Sequence of chain A:
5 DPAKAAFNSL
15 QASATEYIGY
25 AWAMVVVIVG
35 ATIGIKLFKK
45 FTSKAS

This data describes a binding interaction between two proteins.

Contacts between the two chains:
Residue I22 in chain B interacts with residue I32 in chain A (closest heavy-atom distance 4.7 Å).
Residue V33 in chain B interacts with residue T46 in chain A (closest heavy-atom distance 3.6 Å).
Residue V33 in chain B interacts with residue F42 in chain A (closest heavy-atom distance 3.6 Å).
Residue A25 in chain B contacts residue I39 in chain A (closest heavy-atom distance 4.4 Å).
Residue A18 in chain B is in contact with residue I32 in chain A (closest heavy-atom distance 4.5 Å).
Residue D5 in chain B interacts with residue Y21 in chain A (closest heavy-atom distance 4.6 Å).
Residue V29 in chain B is in contact with residue K43 in chain A (closest heavy-atom distance 4.1 Å).
Residue K40 in chain B interacts with residue S47 in chain A (closest heavy-atom distance 3.4 Å).
Residue F11 in chain B interacts with residue Y21 in chain A (closest heavy-atom distance 3.9 Å).
Residue L41 in chain B is in contact with residue S50 in chain A (closest heavy-atom distance 3.8 Å).
Residue F11 in chain B is in contact with residue A25 in chain A (closest heavy-atom distance 4.2 Å).
Residue F11 in chain B contacts residue Y24 in chain A (closest heavy-atom distance 3.5 Å).
Residue I37 in chain B is in contact with residue T46 in chain A (closest heavy-atom distance 3.5 Å).
Residue K40 in chain B interacts with residue S50 in chain A (closest heavy-atom distance 3.5 Å).
Residue T19 in chain B interacts with residue V31 in chain A (closest heavy-atom distance 4.8 Å).
Residue K8 in chain B interacts with residue Y24 in chain A (closest heavy-atom distance 3.6 Å).
Residue Q15 in chain B is in contact with residue A27 in chain A (closest heavy-atom distance 4.3 Å).
Residue I37 in chain B interacts with residue S50 in chain A (closest heavy-atom distance 3.3 Å).
Residue W26 in chain B interacts with residue G38 in chain A (closest heavy-atom distance 4.0 Å).
Residue I37 in chain B is in contact with residue S47 in chain A (closest heavy-atom distance 4.4 Å).
Residue Q15 in chain B contacts residue V31 in chain A (closest heavy-atom distance 3.9 Å).
Residue Q15 in chain B interacts with residue Y24 in chain A (closest heavy-atom distance 4.7 Å).
Residue V29 in chain B contacts residue F42 in chain A (closest heavy-atom distance 4.3 Å).
Residue I22 in chain B interacts with residue A35 in chain A (closest heavy-atom distance 3.6 Å).
Residue W26 in chain B is in contact with residue A35 in chain A (closest heavy-atom distance 4.6 Å).
Residue I22 in chain B interacts with residue V31 in chain A (closest heavy-atom distance 3.7 Å).
Residue V30 in chain B interacts with residue F42 in chain A (closest heavy-atom distance 4.7 Å).
Residue V29 in chain B contacts residue I39 in chain A (closest heavy-atom distance 4.0 Å).
Residue K44 in chain B interacts with residue S50 in chain A (closest heavy-atom distance 3.0 Å).
Residue Q15 in chain B contacts residue M28 in chain A (closest heavy-atom distance 4.3 Å).
Residue V33 in chain B is in contact with residue K43 in chain A (closest heavy-atom distance 3.9 Å).
Residue W26 in chain B interacts with residue F42 in chain A (closest heavy-atom distance 3.9 Å).
Residue W26 in chain B contacts residue I39 in chain A (closest heavy-atom distance 3.8 Å).
Residue L14 in chain B interacts with residue M28 in chain A (closest heavy-atom distance 4.8 Å).
Residue A7 in chain B is in contact with residue Y21 in chain A (closest heavy-atom distance 3.5 Å).

Sequence of chain B:
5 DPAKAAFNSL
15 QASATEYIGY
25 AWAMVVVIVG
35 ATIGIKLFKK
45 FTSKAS